The following describes two proteins that form a bound complex.

Sequence of protein 2:
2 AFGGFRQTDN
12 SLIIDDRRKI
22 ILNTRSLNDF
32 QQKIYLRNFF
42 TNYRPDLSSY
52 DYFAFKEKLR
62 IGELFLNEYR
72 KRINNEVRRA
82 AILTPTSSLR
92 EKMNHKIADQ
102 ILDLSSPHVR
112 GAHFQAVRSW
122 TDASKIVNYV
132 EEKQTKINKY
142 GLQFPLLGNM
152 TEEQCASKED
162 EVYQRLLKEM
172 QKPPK

Contacts between the two chains:
Residue L147 in protein 2 contacts residue L177 in protein 1 (closest heavy-atom distance 4.4 Å).
Residue M171 in protein 2 contacts residue R192 in protein 1 (closest heavy-atom distance 4.3 Å).
Residue I138 in protein 2 is in contact with residue L174 in protein 1 (closest heavy-atom distance 3.9 Å).
Residue Q172 in protein 2 is in contact with residue N195 in protein 1 (closest heavy-atom distance 4.1 Å).
Residue P174 in protein 2 interacts with residue R192 in protein 1 (closest heavy-atom distance 3.5 Å).
Residue K134 in protein 2 is in contact with residue N178 in protein 1 (closest heavy-atom distance 3.4 Å).
Residue K173 in protein 2 interacts with residue R192 in protein 1 (closest heavy-atom distance 3.0 Å).
Residue K72 in protein 2 is in contact with residue E172 in protein 1 (closest heavy-atom distance 4.4 Å).
Residue R73 in protein 2 contacts residue E172 in protein 1 (closest heavy-atom distance 4.3 Å).
Residue L148 in protein 2 is in contact with residue L174 in protein 1 (closest heavy-atom distance 3.9 Å).
Residue R73 in protein 2 contacts residue S176 in protein 1 (closest heavy-atom distance 4.3 Å).
Residue E69 in protein 2 interacts with residue F175 in protein 1 (closest heavy-atom distance 4.2 Å).
Residue M171 in protein 2 is in contact with residue I188 in protein 1 (closest heavy-atom distance 4.3 Å).
Residue P175 in protein 2 is in contact with residue I193 in protein 1 (closest heavy-atom distance 4.5 Å).
Residue L143 in protein 2 contacts residue A180 in protein 1 (closest heavy-atom distance 4.0 Å).
Residue M171 in protein 2 interacts with residue I191 in protein 1 (closest heavy-atom distance 3.7 Å).
Residue L65 in protein 2 contacts residue A171 in protein 1 (closest heavy-atom distance 3.6 Å).
Residue P175 in protein 2 is in contact with residue R192 in protein 1 (closest heavy-atom distance 3.7 Å).
Residue L167 in protein 2 interacts with residue I188 in protein 1 (closest heavy-atom distance 3.7 Å).
Residue F66 in protein 2 contacts residue F175 in protein 1 (closest heavy-atom distance 3.7 Å).
Residue F66 in protein 2 contacts residue A171 in protein 1 (closest heavy-atom distance 3.8 Å).
Residue L143 in protein 2 is in contact with residue A181 in protein 1 (closest heavy-atom distance 3.7 Å).
Residue Y141 in protein 2 contacts residue E185 in protein 1 (closest heavy-atom distance 3.7 Å).
Residue P174 in protein 2 interacts with residue D196 in protein 1 (closest heavy-atom distance 4.6 Å).
Residue L148 in protein 2 interacts with residue S173 in protein 1 (closest heavy-atom distance 4.0 Å).
Residue K137 in protein 2 is in contact with residue N178 in protein 1 (closest heavy-atom distance 4.7 Å).
Residue K140 in protein 2 interacts with residue E185 in protein 1 (closest heavy-atom distance 4.3 Å).
Residue R73 in protein 2 is in contact with residue F175 in protein 1 (closest heavy-atom distance 3.5 Å).
Residue Q135 in protein 2 contacts residue L174 in protein 1 (closest heavy-atom distance 4.6 Å).
Residue L65 in protein 2 interacts with residue N169 in protein 1 (closest heavy-atom distance 3.9 Å).
Residue E69 in protein 2 interacts with residue E172 in protein 1 (closest heavy-atom distance 3.2 Å).
Residue E170 in protein 2 is in contact with residue I188 in protein 1 (closest heavy-atom distance 4.2 Å).
Residue M171 in protein 2 is in contact with residue N195 in protein 1 (closest heavy-atom distance 3.8 Å).
Residue Y141 in protein 2 contacts residue I188 in protein 1 (closest heavy-atom distance 4.5 Å).
Residue L143 in protein 2 contacts residue L177 in protein 1 (closest heavy-atom distance 3.2 Å).
Residue L148 in protein 2 is in contact with residue L177 in protein 1 (closest heavy-atom distance 3.7 Å).
Residue E69 in protein 2 is in contact with residue A171 in protein 1 (closest heavy-atom distance 4.3 Å).
Residue F66 in protein 2 is in contact with residue L174 in protein 1 (closest heavy-atom distance 3.9 Å).
Residue K137 in protein 2 interacts with residue E185 in protein 1 (closest heavy-atom distance 3.1 Å).
Residue I138 in protein 2 contacts residue N178 in protein 1 (closest heavy-atom distance 4.1 Å).
Residue K72 in protein 2 is in contact with residue N169 in protein 1 (closest heavy-atom distance 4.6 Å).
Residue K137 in protein 2 interacts with residue A181 in protein 1 (closest heavy-atom distance 4.2 Å).
Residue K137 in protein 2 contacts residue E182 in protein 1 (closest heavy-atom distance 2.5 Å).
Residue L143 in protein 2 interacts with residue I184 in protein 1 (closest heavy-atom distance 4.3 Å).
Residue P175 in protein 2 is in contact with residue D196 in protein 1 (closest heavy-atom distance 3.5 Å).
Residue I62 in protein 2 contacts residue P170 in protein 1 (closest heavy-atom distance 3.6 Å).
Residue E170 in protein 2 is in contact with residue R192 in protein 1 (closest heavy-atom distance 2.5 Å).
Residue I138 in protein 2 interacts with residue A181 in protein 1 (closest heavy-atom distance 4.6 Å).
Residue L147 in protein 2 is in contact with residue S173 in protein 1 (closest heavy-atom distance 3.9 Å).
Residue Q144 in protein 2 is in contact with residue L177 in protein 1 (closest heavy-atom distance 3.9 Å).
Residue Y141 in protein 2 is in contact with residue I184 in protein 1 (closest heavy-atom distance 4.6 Å).
Residue Y70 in protein 2 contacts residue F175 in protein 1 (closest heavy-atom distance 3.5 Å).
Residue L148 in protein 2 is in contact with residue P170 in protein 1 (closest heavy-atom distance 3.8 Å).
Residue I138 in protein 2 interacts with residue L177 in protein 1 (closest heavy-atom distance 3.9 Å).
Residue L167 in protein 2 interacts with residue I184 in protein 1 (closest heavy-atom distance 4.3 Å).
Residue E69 in protein 2 interacts with residue N169 in protein 1 (closest heavy-atom distance 4.1 Å).
Residue I62 in protein 2 interacts with residue L174 in protein 1 (closest heavy-atom distance 4.7 Å).
Residue I62 in protein 2 interacts with residue A171 in protein 1 (closest heavy-atom distance 4.5 Å).
Residue Y141 in protein 2 is in contact with residue A181 in protein 1 (closest heavy-atom distance 4.3 Å).
Residue K134 in protein 2 interacts with residue L174 in protein 1 (closest heavy-atom distance 4.5 Å).

Sequence of protein 1:
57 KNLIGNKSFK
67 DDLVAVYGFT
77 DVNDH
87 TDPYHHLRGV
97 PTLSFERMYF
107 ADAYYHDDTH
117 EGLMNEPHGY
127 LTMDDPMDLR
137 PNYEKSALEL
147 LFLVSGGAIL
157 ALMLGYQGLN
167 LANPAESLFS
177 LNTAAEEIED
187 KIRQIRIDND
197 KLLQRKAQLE